Sequence of chain A:
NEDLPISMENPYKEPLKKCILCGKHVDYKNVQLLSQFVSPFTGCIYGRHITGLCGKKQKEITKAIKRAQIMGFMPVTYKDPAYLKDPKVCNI

Residue-level contacts at the interface:
Residue V374 in chain B is in contact with residue I138 in chain A (closest heavy-atom distance 4.7 Å).
Residue E377 in chain B contacts residue F87 in chain A (closest heavy-atom distance 4.8 Å).
Residue A373 in chain B is in contact with residue T88 in chain A (closest heavy-atom distance 4.7 Å).
Residue W375 in chain B is in contact with residue F87 in chain A (closest heavy-atom distance 3.6 Å).
Residue E376 in chain B interacts with residue F87 in chain A (closest heavy-atom distance 3.8 Å).

Sequence of chain B:
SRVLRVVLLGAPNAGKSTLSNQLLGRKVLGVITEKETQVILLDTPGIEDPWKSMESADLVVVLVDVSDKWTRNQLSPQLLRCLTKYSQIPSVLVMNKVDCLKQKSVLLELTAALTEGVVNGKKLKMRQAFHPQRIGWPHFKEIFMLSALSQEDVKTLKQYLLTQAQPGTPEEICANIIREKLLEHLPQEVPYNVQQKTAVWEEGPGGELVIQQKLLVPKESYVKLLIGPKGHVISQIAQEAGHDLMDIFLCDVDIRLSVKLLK

The following describes two proteins that form a bound complex.